The following describes two proteins that form a bound complex.

Sequence of protein 1:
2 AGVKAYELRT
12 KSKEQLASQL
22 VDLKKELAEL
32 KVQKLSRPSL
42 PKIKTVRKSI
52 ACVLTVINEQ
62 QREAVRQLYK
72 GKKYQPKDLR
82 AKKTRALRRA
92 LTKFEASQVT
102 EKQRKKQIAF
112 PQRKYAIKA

Sequence of protein 2:
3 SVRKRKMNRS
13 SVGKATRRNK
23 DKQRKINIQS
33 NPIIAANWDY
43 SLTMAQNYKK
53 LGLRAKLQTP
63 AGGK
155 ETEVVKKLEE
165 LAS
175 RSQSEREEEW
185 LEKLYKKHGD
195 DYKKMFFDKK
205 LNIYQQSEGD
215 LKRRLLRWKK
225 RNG

Interface contacts:
Residue L55 in protein 2 interacts with residue K119 in protein 1 (closest heavy-atom distance 4.8 Å).
Residue R56 in protein 2 interacts with residue I118 in protein 1 (closest heavy-atom distance 2.7 Å).
Residue G54 in protein 2 is in contact with residue I118 in protein 1 (closest heavy-atom distance 4.7 Å).
Residue L55 in protein 2 interacts with residue I118 in protein 1 (closest heavy-atom distance 3.6 Å).
Residue G54 in protein 2 is in contact with residue K119 in protein 1 (closest heavy-atom distance 4.9 Å).
Residue R56 in protein 2 interacts with residue K119 in protein 1 (closest heavy-atom distance 4.8 Å).